The following describes two proteins that form a bound complex.

Sequence of chain A:
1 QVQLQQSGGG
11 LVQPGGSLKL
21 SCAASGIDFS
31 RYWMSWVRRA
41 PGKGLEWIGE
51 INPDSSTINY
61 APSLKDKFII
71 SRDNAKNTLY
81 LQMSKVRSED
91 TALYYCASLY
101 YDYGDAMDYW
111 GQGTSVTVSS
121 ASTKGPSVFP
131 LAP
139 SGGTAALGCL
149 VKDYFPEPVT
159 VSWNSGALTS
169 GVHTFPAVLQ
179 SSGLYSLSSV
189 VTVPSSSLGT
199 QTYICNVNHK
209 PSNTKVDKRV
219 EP

Contacts between the two chains:
Residue Y101 in chain A interacts with residue L26 in chain B (closest heavy-atom distance 4.3 Å).
Residue W33 in chain A is in contact with residue H19 in chain B (closest heavy-atom distance 3.3 Å).
Residue L99 in chain A interacts with residue L17 in chain B (closest heavy-atom distance 3.9 Å).
Residue Y101 in chain A interacts with residue A20 in chain B (closest heavy-atom distance 3.6 Å).
Residue Y101 in chain A interacts with residue I22 in chain B (closest heavy-atom distance 3.7 Å).
Residue E50 in chain A interacts with residue L17 in chain B (closest heavy-atom distance 4.9 Å).
Residue Y101 in chain A interacts with residue C21 in chain B (closest heavy-atom distance 4.0 Å).
Residue Y100 in chain A interacts with residue L18 in chain B (closest heavy-atom distance 3.7 Å).
Residue M107 in chain A interacts with residue L18 in chain B (closest heavy-atom distance 4.7 Å).
Residue E50 in chain A interacts with residue S16 in chain B (closest heavy-atom distance 4.9 Å).
Residue L99 in chain A is in contact with residue L18 in chain B (closest heavy-atom distance 3.9 Å).
Residue E50 in chain A contacts residue H19 in chain B (closest heavy-atom distance 3.0 Å).
Residue Y101 in chain A interacts with residue P23 in chain B (closest heavy-atom distance 3.3 Å).
Residue Y101 in chain A is in contact with residue L18 in chain B (closest heavy-atom distance 4.0 Å).
Residue A106 in chain A contacts residue L18 in chain B (closest heavy-atom distance 3.7 Å).

Sequence of chain B:
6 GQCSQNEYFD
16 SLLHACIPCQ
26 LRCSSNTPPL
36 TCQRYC